The following describes two proteins that form a bound complex.

Residue-level contacts at the interface:
Residue I783 in chain A is in contact with residue K343 in chain B (closest heavy-atom distance 3.2 Å).
Residue D512 in chain A interacts with residue N251 in chain B (closest heavy-atom distance 2.9 Å).
Residue R913 in chain A contacts residue K355 in chain B (closest heavy-atom distance 2.6 Å).
Residue Y644 in chain A interacts with residue R235 in chain B (closest heavy-atom distance 2.8 Å).
Residue E937 in chain A contacts residue T264 in chain B (closest heavy-atom distance 3.2 Å).
Residue K514 in chain A is in contact with residue L372 in chain B (closest heavy-atom distance 3.5 Å).
Residue Q932 in chain A contacts residue Y257 in chain B (closest heavy-atom distance 3.0 Å).
Residue D894 in chain A interacts with residue H303 in chain B (closest heavy-atom distance 3.2 Å).
Residue Q779 in chain A contacts residue G344 in chain B (closest heavy-atom distance 3.0 Å).
Residue Q779 in chain A interacts with residue K343 in chain B (closest heavy-atom distance 2.8 Å).
Residue V1115 in chain A is in contact with residue F42 in chain B (closest heavy-atom distance 3.3 Å).
Residue L933 in chain A interacts with residue Y257 in chain B (closest heavy-atom distance 3.5 Å).
Residue D941 in chain A interacts with residue E356 in chain B (closest heavy-atom distance 3.1 Å).
Residue R940 in chain A is in contact with residue K358 in chain B (closest heavy-atom distance 2.4 Å).
Residue S1113 in chain A is in contact with residue S38 in chain B (closest heavy-atom distance 3.0 Å).
Residue E655 in chain A contacts residue E115 in chain B (closest heavy-atom distance 2.8 Å).
Residue R940 in chain A contacts residue E356 in chain B (closest heavy-atom distance 3.6 Å).
Residue V1115 in chain A interacts with residue I37 in chain B (closest heavy-atom distance 2.8 Å).
Residue E1114 in chain A interacts with residue I37 in chain B (closest heavy-atom distance 3.5 Å).
Residue N923 in chain A interacts with residue H252 in chain B (closest heavy-atom distance 3.4 Å).
Residue W904 in chain A contacts residue Y347 in chain B (closest heavy-atom distance 3.2 Å).
Residue R913 in chain A is in contact with residue E356 in chain B (closest heavy-atom distance 3.1 Å).
Residue Y1055 in chain A contacts residue I40 in chain B (closest heavy-atom distance 3.2 Å).
Residue E1114 in chain A is in contact with residue N36 in chain B (closest heavy-atom distance 3.3 Å).
Residue Q932 in chain A interacts with residue E43 in chain B (closest heavy-atom distance 2.8 Å).
Residue E776 in chain A interacts with residue K340 in chain B (closest heavy-atom distance 2.9 Å).
Residue V1115 in chain A interacts with residue N36 in chain B (closest heavy-atom distance 3.6 Å).
Residue R1062 in chain A is in contact with residue I40 in chain B (closest heavy-atom distance 3.3 Å).
Residue D924 in chain A contacts residue R359 in chain B (closest heavy-atom distance 3.5 Å).
Residue N677 in chain A contacts residue S377 in chain B (closest heavy-atom distance 2.9 Å).
Residue Q932 in chain A contacts residue I47 in chain B (closest heavy-atom distance 2.9 Å).
Residue N661 in chain A contacts residue R387 in chain B (closest heavy-atom distance 3.4 Å).
Residue S1113 in chain A is in contact with residue I37 in chain B (closest heavy-atom distance 3.0 Å).
Residue R940 in chain A contacts residue R359 in chain B (closest heavy-atom distance 3.4 Å).
Residue E663 in chain A contacts residue P375 in chain B (closest heavy-atom distance 3.0 Å).
Residue K520 in chain A contacts residue R302 in chain B (closest heavy-atom distance 3.5 Å).
Residue E921 in chain A is in contact with residue R359 in chain B (closest heavy-atom distance 2.9 Å).
Residue K520 in chain A is in contact with residue S377 in chain B (closest heavy-atom distance 3.5 Å).
Residue E655 in chain A interacts with residue S113 in chain B (closest heavy-atom distance 3.3 Å).
Residue I564 in chain A contacts residue R235 in chain B (closest heavy-atom distance 3.6 Å).
Residue E922 in chain A contacts residue E244 in chain B (closest heavy-atom distance 3.6 Å).
Residue E655 in chain A is in contact with residue E114 in chain B (closest heavy-atom distance 3.6 Å).
Residue D897 in chain A is in contact with residue H351 in chain B (closest heavy-atom distance 2.5 Å).
Residue M651 in chain A contacts residue S113 in chain B (closest heavy-atom distance 3.0 Å).
Residue L1117 in chain A is in contact with residue N36 in chain B (closest heavy-atom distance 3.4 Å).
Residue L1117 in chain A interacts with residue E35 in chain B (closest heavy-atom distance 3.6 Å).
Residue Y1112 in chain A contacts residue L39 in chain B (closest heavy-atom distance 3.5 Å).
Residue D924 in chain A is in contact with residue H252 in chain B (closest heavy-atom distance 2.7 Å).
Residue D772 in chain A contacts residue R302 in chain B (closest heavy-atom distance 3.7 Å).
Residue S1113 in chain A contacts residue L39 in chain B (closest heavy-atom distance 2.9 Å).
Residue V1115 in chain A contacts residue L39 in chain B (closest heavy-atom distance 3.3 Å).
Residue L1120 in chain A interacts with residue V240 in chain B (closest heavy-atom distance 3.6 Å).
Residue E663 in chain A contacts residue N374 in chain B (closest heavy-atom distance 3.6 Å).
Residue N677 in chain A contacts residue P376 in chain B (closest heavy-atom distance 3.6 Å).
Residue D772 in chain A interacts with residue H303 in chain B (closest heavy-atom distance 2.8 Å).
Residue E921 in chain A contacts residue K358 in chain B (closest heavy-atom distance 2.6 Å).
Residue E937 in chain A contacts residue Y362 in chain B (closest heavy-atom distance 2.6 Å).
Residue E937 in chain A is in contact with residue K358 in chain B (closest heavy-atom distance 3.0 Å).
Residue Q932 in chain A contacts residue N44 in chain B (closest heavy-atom distance 3.6 Å).
Residue F1121 in chain A contacts residue P33 in chain B (closest heavy-atom distance 3.6 Å).

Sequence of chain B:
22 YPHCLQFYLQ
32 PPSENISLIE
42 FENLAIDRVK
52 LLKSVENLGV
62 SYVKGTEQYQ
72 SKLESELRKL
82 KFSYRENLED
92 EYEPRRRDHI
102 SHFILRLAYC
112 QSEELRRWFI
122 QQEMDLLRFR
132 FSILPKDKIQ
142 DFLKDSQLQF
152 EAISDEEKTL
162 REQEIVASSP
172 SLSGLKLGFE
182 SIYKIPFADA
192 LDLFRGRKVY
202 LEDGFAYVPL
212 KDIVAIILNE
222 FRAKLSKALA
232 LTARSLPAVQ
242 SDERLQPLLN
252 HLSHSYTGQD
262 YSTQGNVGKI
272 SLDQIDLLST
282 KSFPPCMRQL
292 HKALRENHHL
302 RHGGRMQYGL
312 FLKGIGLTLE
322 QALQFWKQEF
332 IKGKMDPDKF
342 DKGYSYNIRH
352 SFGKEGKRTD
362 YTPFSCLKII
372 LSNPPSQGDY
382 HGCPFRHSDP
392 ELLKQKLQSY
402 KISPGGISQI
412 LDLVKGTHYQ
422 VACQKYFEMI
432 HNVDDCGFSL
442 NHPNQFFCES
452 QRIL

Sequence of chain A:
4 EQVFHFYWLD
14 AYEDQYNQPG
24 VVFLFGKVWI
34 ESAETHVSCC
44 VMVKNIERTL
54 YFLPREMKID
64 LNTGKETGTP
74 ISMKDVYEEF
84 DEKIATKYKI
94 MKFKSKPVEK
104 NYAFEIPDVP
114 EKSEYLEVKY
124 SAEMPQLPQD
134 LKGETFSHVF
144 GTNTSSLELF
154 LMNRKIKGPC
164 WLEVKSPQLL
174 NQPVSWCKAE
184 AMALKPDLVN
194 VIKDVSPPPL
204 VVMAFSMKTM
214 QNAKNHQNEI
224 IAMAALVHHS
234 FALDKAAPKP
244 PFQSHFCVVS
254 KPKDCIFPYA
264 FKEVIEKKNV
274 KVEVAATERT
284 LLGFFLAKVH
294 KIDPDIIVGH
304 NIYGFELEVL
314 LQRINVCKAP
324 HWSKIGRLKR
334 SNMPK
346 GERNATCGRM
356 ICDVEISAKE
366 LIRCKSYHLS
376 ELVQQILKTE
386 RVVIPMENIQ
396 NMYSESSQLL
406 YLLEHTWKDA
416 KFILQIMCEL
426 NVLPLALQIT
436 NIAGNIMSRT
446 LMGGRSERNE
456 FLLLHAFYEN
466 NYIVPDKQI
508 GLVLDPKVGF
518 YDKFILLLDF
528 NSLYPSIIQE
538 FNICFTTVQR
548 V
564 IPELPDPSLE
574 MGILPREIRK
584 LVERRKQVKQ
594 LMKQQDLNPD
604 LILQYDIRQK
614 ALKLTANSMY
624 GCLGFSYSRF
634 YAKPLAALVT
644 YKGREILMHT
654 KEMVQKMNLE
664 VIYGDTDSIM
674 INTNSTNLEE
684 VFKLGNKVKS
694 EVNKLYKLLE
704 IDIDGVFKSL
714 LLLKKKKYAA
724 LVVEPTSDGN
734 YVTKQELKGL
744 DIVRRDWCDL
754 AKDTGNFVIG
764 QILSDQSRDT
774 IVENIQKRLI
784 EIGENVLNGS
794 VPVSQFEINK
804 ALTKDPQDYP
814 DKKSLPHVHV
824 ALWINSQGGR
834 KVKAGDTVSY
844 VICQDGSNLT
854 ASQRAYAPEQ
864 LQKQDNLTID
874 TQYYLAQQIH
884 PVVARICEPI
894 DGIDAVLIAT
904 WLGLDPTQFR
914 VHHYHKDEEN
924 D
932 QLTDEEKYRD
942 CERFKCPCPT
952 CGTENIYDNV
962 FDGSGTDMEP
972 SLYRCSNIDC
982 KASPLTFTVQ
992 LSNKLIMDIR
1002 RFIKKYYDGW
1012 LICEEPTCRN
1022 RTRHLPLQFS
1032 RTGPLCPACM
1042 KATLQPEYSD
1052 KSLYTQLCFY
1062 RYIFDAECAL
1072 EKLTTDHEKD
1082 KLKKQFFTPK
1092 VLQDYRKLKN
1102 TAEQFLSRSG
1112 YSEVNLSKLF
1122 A